Sequence of the first protein:
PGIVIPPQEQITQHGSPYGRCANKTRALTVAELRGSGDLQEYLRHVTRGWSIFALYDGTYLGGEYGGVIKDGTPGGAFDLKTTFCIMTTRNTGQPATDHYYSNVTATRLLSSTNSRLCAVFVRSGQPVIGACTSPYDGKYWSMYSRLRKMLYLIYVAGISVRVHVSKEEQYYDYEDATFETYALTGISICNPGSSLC

These two protein chains interact to form a complex.

Sequence of the second protein:
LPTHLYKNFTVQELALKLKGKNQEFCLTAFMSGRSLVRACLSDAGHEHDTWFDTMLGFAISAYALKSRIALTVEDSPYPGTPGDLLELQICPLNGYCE

Interface contacts:
Residue I189 in the first protein is in contact with residue K18 in the second protein (closest heavy-atom distance 4.7 Å).
Residue H166 in the first protein contacts residue K18 in the second protein (closest heavy-atom distance 3.8 Å).
Residue M145 in the first protein is in contact with residue K18 in the second protein (closest heavy-atom distance 4.6 Å).
Residue M145 in the first protein is in contact with residue Q24 in the second protein (closest heavy-atom distance 2.8 Å).
Residue G188 in the first protein is in contact with residue K18 in the second protein (closest heavy-atom distance 4.3 Å).
Residue L198 in the first protein contacts residue A16 in the second protein (closest heavy-atom distance 3.5 Å).
Residue K151 in the first protein is in contact with residue I61 in the second protein (closest heavy-atom distance 3.9 Å).
Residue T187 in the first protein is in contact with residue L17 in the second protein (closest heavy-atom distance 4.7 Å).
Residue I191 in the first protein interacts with residue E14 in the second protein (closest heavy-atom distance 3.4 Å).
Residue C192 in the first protein interacts with residue E14 in the second protein (closest heavy-atom distance 3.9 Å).
Residue S196 in the first protein is in contact with residue E14 in the second protein (closest heavy-atom distance 2.6 Å).
Residue G188 in the first protein interacts with residue L17 in the second protein (closest heavy-atom distance 3.2 Å).
Residue M152 in the first protein contacts residue L17 in the second protein (closest heavy-atom distance 4.1 Å).
Residue K141 in the first protein is in contact with residue K22 in the second protein (closest heavy-atom distance 3.7 Å).
Residue L198 in the first protein contacts residue L28 in the second protein (closest heavy-atom distance 4.4 Å).
Residue L155 in the first protein interacts with residue Y64 in the second protein (closest heavy-atom distance 4.0 Å).
Residue S196 in the first protein interacts with residue R39 in the second protein (closest heavy-atom distance 3.5 Å).
Residue C199 in the first protein contacts residue K18 in the second protein (closest heavy-atom distance 2.8 Å).
Residue R148 in the first protein is in contact with residue F53 in the second protein (closest heavy-atom distance 3.5 Å).
Residue R148 in the first protein interacts with residue L17 in the second protein (closest heavy-atom distance 3.3 Å).
Residue T187 in the first protein interacts with residue L19 in the second protein (closest heavy-atom distance 3.9 Å).
Residue M152 in the first protein interacts with residue L57 in the second protein (closest heavy-atom distance 4.6 Å).
Residue L198 in the first protein contacts residue E14 in the second protein (closest heavy-atom distance 3.5 Å).
Residue L198 in the first protein contacts residue C27 in the second protein (closest heavy-atom distance 3.3 Å).
Residue L198 in the first protein interacts with residue T29 in the second protein (closest heavy-atom distance 2.8 Å).
Residue N193 in the first protein is in contact with residue E14 in the second protein (closest heavy-atom distance 3.0 Å).
Residue M145 in the first protein contacts residue L19 in the second protein (closest heavy-atom distance 4.1 Å).
Residue S190 in the first protein is in contact with residue K18 in the second protein (closest heavy-atom distance 4.1 Å).
Residue S190 in the first protein contacts residue L15 in the second protein (closest heavy-atom distance 3.5 Å).
Residue S144 in the first protein contacts residue Q24 in the second protein (closest heavy-atom distance 3.2 Å).
Residue I189 in the first protein is in contact with residue L17 in the second protein (closest heavy-atom distance 3.0 Å).
Residue N193 in the first protein is in contact with residue Q13 in the second protein (closest heavy-atom distance 3.1 Å).
Residue R148 in the first protein is in contact with residue Q24 in the second protein (closest heavy-atom distance 3.1 Å).
Residue I191 in the first protein contacts residue Y64 in the second protein (closest heavy-atom distance 3.0 Å).
Residue Y142 in the first protein is in contact with residue L19 in the second protein (closest heavy-atom distance 3.8 Å).
Residue I161 in the first protein is in contact with residue Y64 in the second protein (closest heavy-atom distance 3.5 Å).
Residue L198 in the first protein is in contact with residue K18 in the second protein (closest heavy-atom distance 3.5 Å).
Residue T187 in the first protein is in contact with residue K18 in the second protein (closest heavy-atom distance 4.1 Å).
Residue L155 in the first protein is in contact with residue A65 in the second protein (closest heavy-atom distance 4.1 Å).
Residue S197 in the first protein is in contact with residue R39 in the second protein (closest heavy-atom distance 3.4 Å).
Residue I191 in the first protein is in contact with residue L15 in the second protein (closest heavy-atom distance 2.9 Å).
Residue M145 in the first protein contacts residue L17 in the second protein (closest heavy-atom distance 4.5 Å).
Residue I191 in the first protein is in contact with residue Q13 in the second protein (closest heavy-atom distance 4.6 Å).
Residue M152 in the first protein contacts residue L15 in the second protein (closest heavy-atom distance 4.4 Å).
Residue R148 in the first protein interacts with residue D44 in the second protein (closest heavy-atom distance 4.4 Å).
Residue L198 in the first protein interacts with residue R39 in the second protein (closest heavy-atom distance 3.7 Å).
Residue M152 in the first protein contacts residue I61 in the second protein (closest heavy-atom distance 3.8 Å).
Residue L155 in the first protein is in contact with residue I61 in the second protein (closest heavy-atom distance 3.4 Å).
Residue L149 in the first protein contacts residue L17 in the second protein (closest heavy-atom distance 4.0 Å).
Residue S190 in the first protein interacts with residue A16 in the second protein (closest heavy-atom distance 3.3 Å).
Residue I189 in the first protein contacts residue L15 in the second protein (closest heavy-atom distance 4.4 Å).
Residue K151 in the first protein interacts with residue D54 in the second protein (closest heavy-atom distance 3.3 Å).
Residue K151 in the first protein contacts residue L57 in the second protein (closest heavy-atom distance 4.6 Å).
Residue R148 in the first protein contacts residue L57 in the second protein (closest heavy-atom distance 3.7 Å).
Residue S197 in the first protein contacts residue K18 in the second protein (closest heavy-atom distance 4.3 Å).
Residue R148 in the first protein contacts residue D54 in the second protein (closest heavy-atom distance 3.1 Å).
Residue S147 in the first protein contacts residue D54 in the second protein (closest heavy-atom distance 3.7 Å).
Residue Y142 in the first protein interacts with residue K22 in the second protein (closest heavy-atom distance 3.8 Å).
Residue S190 in the first protein contacts residue L17 in the second protein (closest heavy-atom distance 4.5 Å).
Residue I189 in the first protein contacts residue A16 in the second protein (closest heavy-atom distance 3.6 Å).